Sequence of the first protein:
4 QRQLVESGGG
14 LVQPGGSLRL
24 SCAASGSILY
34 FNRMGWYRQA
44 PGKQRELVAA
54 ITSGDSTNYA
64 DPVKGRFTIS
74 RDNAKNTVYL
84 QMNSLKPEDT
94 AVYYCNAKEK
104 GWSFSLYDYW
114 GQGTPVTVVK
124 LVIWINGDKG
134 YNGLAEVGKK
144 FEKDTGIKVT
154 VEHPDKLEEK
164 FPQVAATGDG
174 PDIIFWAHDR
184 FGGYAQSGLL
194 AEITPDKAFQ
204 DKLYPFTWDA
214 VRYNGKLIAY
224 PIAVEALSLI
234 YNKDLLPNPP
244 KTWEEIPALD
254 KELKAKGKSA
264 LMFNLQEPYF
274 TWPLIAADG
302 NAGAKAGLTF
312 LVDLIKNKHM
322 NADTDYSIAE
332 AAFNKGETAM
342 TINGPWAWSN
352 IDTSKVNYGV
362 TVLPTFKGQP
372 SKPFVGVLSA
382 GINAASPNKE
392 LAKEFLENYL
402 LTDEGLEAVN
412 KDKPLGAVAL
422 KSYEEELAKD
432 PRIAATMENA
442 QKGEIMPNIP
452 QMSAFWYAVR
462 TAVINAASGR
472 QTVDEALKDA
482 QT

Residue-level contacts at the interface:
Residue D237 in the first protein is in contact with residue P14 in the second protein (closest heavy-atom distance 3.2 Å).

Sequence of the second protein:
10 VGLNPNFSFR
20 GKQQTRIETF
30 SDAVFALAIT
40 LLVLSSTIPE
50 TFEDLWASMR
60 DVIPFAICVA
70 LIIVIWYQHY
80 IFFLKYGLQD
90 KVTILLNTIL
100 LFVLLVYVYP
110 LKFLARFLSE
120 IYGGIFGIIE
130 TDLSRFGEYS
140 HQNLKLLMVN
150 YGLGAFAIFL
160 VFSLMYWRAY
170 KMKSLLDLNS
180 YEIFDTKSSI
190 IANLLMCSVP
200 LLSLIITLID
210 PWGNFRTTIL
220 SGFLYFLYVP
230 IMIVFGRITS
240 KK

This data describes a binding interaction between two proteins.